The following describes two proteins that form a bound complex.

Residue-level contacts at the interface:
Residue R461 in protein 1 contacts residue G188 in protein 2 (closest heavy-atom distance 3.9 Å).
Residue A457 in protein 1 contacts residue Y192 in protein 2 (closest heavy-atom distance 3.4 Å).
Residue T391 in protein 1 is in contact with residue G390 in protein 2 (closest heavy-atom distance 3.8 Å).
Residue T147 in protein 1 interacts with residue V50 in protein 2 (closest heavy-atom distance 3.8 Å).
Residue K187 in protein 1 is in contact with residue A457 in protein 2 (closest heavy-atom distance 3.9 Å).
Residue G188 in protein 1 interacts with residue R461 in protein 2 (closest heavy-atom distance 3.4 Å).
Residue V50 in protein 1 interacts with residue T147 in protein 2 (closest heavy-atom distance 3.9 Å).
Residue D138 in protein 1 interacts with residue R149 in protein 2 (closest heavy-atom distance 3.0 Å).
Residue F146 in protein 1 contacts residue I399 in protein 2 (closest heavy-atom distance 3.1 Å).
Residue T391 in protein 1 contacts residue D397 in protein 2 (closest heavy-atom distance 2.6 Å).
Residue P51 in protein 1 is in contact with residue F146 in protein 2 (closest heavy-atom distance 3.8 Å).
Residue T147 in protein 1 is in contact with residue D138 in protein 2 (closest heavy-atom distance 2.8 Å).
Residue F145 in protein 1 is in contact with residue A137 in protein 2 (closest heavy-atom distance 3.0 Å).
Residue F145 in protein 1 is in contact with residue I399 in protein 2 (closest heavy-atom distance 3.7 Å).
Residue P140 in protein 1 interacts with residue D138 in protein 2 (closest heavy-atom distance 3.0 Å).
Residue L144 in protein 1 is in contact with residue D397 in protein 2 (closest heavy-atom distance 3.8 Å).
Residue R151 in protein 1 contacts residue R151 in protein 2 (closest heavy-atom distance 3.5 Å).
Residue A457 in protein 1 contacts residue K187 in protein 2 (closest heavy-atom distance 3.7 Å).
Residue A137 in protein 1 is in contact with residue F145 in protein 2 (closest heavy-atom distance 3.5 Å).
Residue T453 in protein 1 interacts with residue Y192 in protein 2 (closest heavy-atom distance 3.9 Å).
Residue D138 in protein 1 interacts with residue T147 in protein 2 (closest heavy-atom distance 2.4 Å).
Residue D138 in protein 1 interacts with residue R151 in protein 2 (closest heavy-atom distance 3.7 Å).
Residue I399 in protein 1 is in contact with residue L144 in protein 2 (closest heavy-atom distance 3.0 Å).
Residue V50 in protein 1 contacts residue F145 in protein 2 (closest heavy-atom distance 3.8 Å).
Residue L144 in protein 1 is in contact with residue I399 in protein 2 (closest heavy-atom distance 2.8 Å).
Residue I396 in protein 1 interacts with residue F145 in protein 2 (closest heavy-atom distance 3.4 Å).
Residue R149 in protein 1 contacts residue V153 in protein 2 (closest heavy-atom distance 3.7 Å).
Residue W164 in protein 1 interacts with residue R149 in protein 2 (closest heavy-atom distance 3.6 Å).
Residue R149 in protein 1 is in contact with residue D138 in protein 2 (closest heavy-atom distance 3.0 Å).
Residue R149 in protein 1 interacts with residue W164 in protein 2 (closest heavy-atom distance 3.9 Å).
Residue F145 in protein 1 is in contact with residue P51 in protein 2 (closest heavy-atom distance 3.4 Å).
Residue D138 in protein 1 is in contact with residue P140 in protein 2 (closest heavy-atom distance 3.5 Å).
Residue R461 in protein 1 interacts with residue K187 in protein 2 (closest heavy-atom distance 3.9 Å).
Residue T391 in protein 1 contacts residue T391 in protein 2 (closest heavy-atom distance 3.8 Å).
Residue I399 in protein 1 is in contact with residue F145 in protein 2 (closest heavy-atom distance 3.3 Å).
Residue D138 in protein 1 is in contact with residue F145 in protein 2 (closest heavy-atom distance 4.0 Å).
Residue E398 in protein 1 interacts with residue L144 in protein 2 (closest heavy-atom distance 3.6 Å).
Residue F145 in protein 1 is in contact with residue D138 in protein 2 (closest heavy-atom distance 3.8 Å).
Residue D49 in protein 1 interacts with residue T147 in protein 2 (closest heavy-atom distance 4.0 Å).
Residue P454 in protein 1 interacts with residue K187 in protein 2 (closest heavy-atom distance 3.9 Å).
Residue F146 in protein 1 interacts with residue P51 in protein 2 (closest heavy-atom distance 3.7 Å).
Residue P51 in protein 1 interacts with residue F145 in protein 2 (closest heavy-atom distance 3.5 Å).
Residue F145 in protein 1 contacts residue V50 in protein 2 (closest heavy-atom distance 3.2 Å).
Residue D460 in protein 1 contacts residue Y192 in protein 2 (closest heavy-atom distance 2.8 Å).
Residue K187 in protein 1 is in contact with residue R461 in protein 2 (closest heavy-atom distance 4.0 Å).
Residue V395 in protein 1 interacts with residue D397 in protein 2 (closest heavy-atom distance 3.3 Å).
Residue D397 in protein 1 contacts residue V395 in protein 2 (closest heavy-atom distance 3.4 Å).
Residue L144 in protein 1 is in contact with residue E398 in protein 2 (closest heavy-atom distance 3.5 Å).
Residue V136 in protein 1 contacts residue R149 in protein 2 (closest heavy-atom distance 3.7 Å).
Residue F146 in protein 1 contacts residue D401 in protein 2 (closest heavy-atom distance 3.7 Å).
Residue R151 in protein 1 contacts residue D138 in protein 2 (closest heavy-atom distance 3.3 Å).
Residue D397 in protein 1 interacts with residue T391 in protein 2 (closest heavy-atom distance 2.8 Å).
Residue Y192 in protein 1 interacts with residue D460 in protein 2 (closest heavy-atom distance 3.1 Å).
Residue Y192 in protein 1 contacts residue A457 in protein 2 (closest heavy-atom distance 3.5 Å).
Residue T147 in protein 1 contacts residue D49 in protein 2 (closest heavy-atom distance 3.3 Å).
Residue I399 in protein 1 contacts residue F146 in protein 2 (closest heavy-atom distance 3.4 Å).
Residue R149 in protein 1 is in contact with residue E160 in protein 2 (closest heavy-atom distance 2.5 Å).
Residue E160 in protein 1 contacts residue R149 in protein 2 (closest heavy-atom distance 3.8 Å).
Residue F145 in protein 1 contacts residue I396 in protein 2 (closest heavy-atom distance 3.6 Å).
Residue Y192 in protein 1 is in contact with residue T453 in protein 2 (closest heavy-atom distance 3.5 Å).

Sequence of protein 2:
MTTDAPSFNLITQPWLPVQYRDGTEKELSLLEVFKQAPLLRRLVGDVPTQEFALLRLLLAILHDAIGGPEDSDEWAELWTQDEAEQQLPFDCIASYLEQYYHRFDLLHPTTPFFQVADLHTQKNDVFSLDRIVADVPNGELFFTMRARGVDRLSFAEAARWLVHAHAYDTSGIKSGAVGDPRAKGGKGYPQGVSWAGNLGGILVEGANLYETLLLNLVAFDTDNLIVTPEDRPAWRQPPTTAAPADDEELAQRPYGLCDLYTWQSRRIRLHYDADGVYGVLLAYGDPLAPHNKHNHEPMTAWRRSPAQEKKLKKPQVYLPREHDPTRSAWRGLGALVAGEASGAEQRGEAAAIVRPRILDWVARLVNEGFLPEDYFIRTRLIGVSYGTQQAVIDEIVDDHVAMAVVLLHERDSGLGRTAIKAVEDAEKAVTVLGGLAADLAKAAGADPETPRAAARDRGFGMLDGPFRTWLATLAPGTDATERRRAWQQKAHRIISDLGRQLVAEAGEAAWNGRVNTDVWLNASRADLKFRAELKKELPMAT

Sequence of protein 1:
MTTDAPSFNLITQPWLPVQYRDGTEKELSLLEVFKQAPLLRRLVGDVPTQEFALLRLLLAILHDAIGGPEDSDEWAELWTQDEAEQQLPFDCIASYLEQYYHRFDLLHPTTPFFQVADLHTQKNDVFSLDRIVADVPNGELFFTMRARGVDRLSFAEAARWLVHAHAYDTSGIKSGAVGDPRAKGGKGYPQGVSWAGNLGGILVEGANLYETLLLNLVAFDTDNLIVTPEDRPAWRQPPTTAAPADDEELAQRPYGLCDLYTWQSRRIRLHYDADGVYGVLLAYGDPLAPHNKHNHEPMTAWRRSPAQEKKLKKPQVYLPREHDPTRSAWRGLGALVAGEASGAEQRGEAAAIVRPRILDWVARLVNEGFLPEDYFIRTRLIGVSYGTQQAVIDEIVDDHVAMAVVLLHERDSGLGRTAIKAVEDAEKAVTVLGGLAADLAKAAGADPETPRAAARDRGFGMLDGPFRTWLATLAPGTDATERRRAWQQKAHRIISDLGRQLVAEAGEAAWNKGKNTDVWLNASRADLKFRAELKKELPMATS